Sequence of chain B:
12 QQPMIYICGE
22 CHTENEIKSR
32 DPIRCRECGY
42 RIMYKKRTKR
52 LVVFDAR

The following describes two proteins that form a bound complex.

Interface contacts:
Residue V499 in chain A interacts with residue E38 in chain B (closest heavy-atom distance 4.8 Å).
Residue F490 in chain A is in contact with residue P33 in chain B (closest heavy-atom distance 4.8 Å).
Residue F490 in chain A interacts with residue D32 in chain B (closest heavy-atom distance 4.8 Å).
Residue V499 in chain A interacts with residue R37 in chain B (closest heavy-atom distance 4.1 Å).

Sequence of chain A:
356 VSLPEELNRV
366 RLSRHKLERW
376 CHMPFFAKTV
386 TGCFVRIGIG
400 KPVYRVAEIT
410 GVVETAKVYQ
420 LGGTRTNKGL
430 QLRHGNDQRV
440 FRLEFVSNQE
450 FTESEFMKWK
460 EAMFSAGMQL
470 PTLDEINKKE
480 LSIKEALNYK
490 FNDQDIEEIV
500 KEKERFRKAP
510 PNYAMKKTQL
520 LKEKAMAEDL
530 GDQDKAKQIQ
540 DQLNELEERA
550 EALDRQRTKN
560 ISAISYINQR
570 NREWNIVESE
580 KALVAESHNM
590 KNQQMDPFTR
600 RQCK